Sequence of the first protein:
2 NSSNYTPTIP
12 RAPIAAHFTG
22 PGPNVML

Residue-level contacts at the interface:
Residue Y241 in the second protein contacts residue H18 in the first protein (closest heavy-atom distance 3.1 Å).
Residue Y241 in the second protein is in contact with residue A17 in the first protein (closest heavy-atom distance 3.8 Å).
Residue V236 in the second protein is in contact with residue Y6 in the first protein (closest heavy-atom distance 3.3 Å).

Sequence of the second protein:
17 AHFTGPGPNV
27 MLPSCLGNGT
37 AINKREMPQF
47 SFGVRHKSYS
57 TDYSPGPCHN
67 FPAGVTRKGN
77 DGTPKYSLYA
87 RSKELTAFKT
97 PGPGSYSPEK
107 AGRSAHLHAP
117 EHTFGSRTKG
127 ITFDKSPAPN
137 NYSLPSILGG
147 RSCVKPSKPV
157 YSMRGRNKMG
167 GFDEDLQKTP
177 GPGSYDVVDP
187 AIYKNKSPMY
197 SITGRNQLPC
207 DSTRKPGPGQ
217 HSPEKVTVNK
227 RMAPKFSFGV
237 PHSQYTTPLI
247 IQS

These two protein chains interact to form a complex.